Interface contacts:
Residue C95 in protein 1 is in contact with residue V7 in protein 2 (closest heavy-atom distance 4.6 Å).
Residue R98 in protein 1 contacts residue V7 in protein 2 (closest heavy-atom distance 3.5 Å).
Residue R100 in protein 1 is in contact with residue G5 in protein 2 (closest heavy-atom distance 3.6 Å).
Residue T111 in protein 1 is in contact with residue A11 in protein 2 (closest heavy-atom distance 3.5 Å).
Residue C22 in protein 1 contacts residue A11 in protein 2 (closest heavy-atom distance 4.5 Å).
Residue Y93 in protein 1 interacts with residue A11 in protein 2 (closest heavy-atom distance 3.6 Å).
Residue R98 in protein 1 interacts with residue E4 in protein 2 (closest heavy-atom distance 3.1 Å).
Residue G105 in protein 1 interacts with residue H8 in protein 2 (closest heavy-atom distance 4.5 Å).
Residue A96 in protein 1 contacts residue V7 in protein 2 (closest heavy-atom distance 3.2 Å).
Residue Y79 in protein 1 is in contact with residue A14 in protein 2 (closest heavy-atom distance 4.0 Å).
Residue Q109 in protein 1 interacts with residue H8 in protein 2 (closest heavy-atom distance 4.9 Å).
Residue S21 in protein 1 contacts residue V13 in protein 2 (closest heavy-atom distance 4.1 Å).
Residue C95 in protein 1 is in contact with residue H8 in protein 2 (closest heavy-atom distance 3.7 Å).
Residue W36 in protein 1 is in contact with residue A11 in protein 2 (closest heavy-atom distance 3.9 Å).
Residue S97 in protein 1 interacts with residue V7 in protein 2 (closest heavy-atom distance 2.9 Å).
Residue R19 in protein 1 interacts with residue T12 in protein 2 (closest heavy-atom distance 4.6 Å).
Residue I24 in protein 1 contacts residue V7 in protein 2 (closest heavy-atom distance 3.7 Å).
Residue R98 in protein 1 contacts residue V6 in protein 2 (closest heavy-atom distance 3.5 Å).
Residue I24 in protein 1 contacts residue H8 in protein 2 (closest heavy-atom distance 4.1 Å).
Residue C95 in protein 1 is in contact with residue A11 in protein 2 (closest heavy-atom distance 4.5 Å).
Residue W99 in protein 1 contacts residue V6 in protein 2 (closest heavy-atom distance 3.9 Å).
Residue L20 in protein 1 interacts with residue V13 in protein 2 (closest heavy-atom distance 4.0 Å).
Residue S21 in protein 1 interacts with residue A11 in protein 2 (closest heavy-atom distance 3.3 Å).
Residue Q109 in protein 1 contacts residue A11 in protein 2 (closest heavy-atom distance 3.2 Å).
Residue G110 in protein 1 interacts with residue A11 in protein 2 (closest heavy-atom distance 3.9 Å).
Residue S21 in protein 1 is in contact with residue A14 in protein 2 (closest heavy-atom distance 3.8 Å).
Residue L18 in protein 1 is in contact with residue V13 in protein 2 (closest heavy-atom distance 4.2 Å).
Residue S97 in protein 1 interacts with residue V6 in protein 2 (closest heavy-atom distance 3.5 Å).
Residue G108 in protein 1 interacts with residue H8 in protein 2 (closest heavy-atom distance 3.4 Å).
Residue I24 in protein 1 interacts with residue G9 in protein 2 (closest heavy-atom distance 3.6 Å).
Residue C95 in protein 1 contacts residue V10 in protein 2 (closest heavy-atom distance 4.0 Å).
Residue G107 in protein 1 contacts residue H8 in protein 2 (closest heavy-atom distance 3.7 Å).
Residue T111 in protein 1 is in contact with residue V13 in protein 2 (closest heavy-atom distance 4.2 Å).
Residue L20 in protein 1 interacts with residue A14 in protein 2 (closest heavy-atom distance 3.9 Å).
Residue A96 in protein 1 interacts with residue H8 in protein 2 (closest heavy-atom distance 4.0 Å).
Residue C22 in protein 1 is in contact with residue G9 in protein 2 (closest heavy-atom distance 4.1 Å).
Residue S21 in protein 1 contacts residue T12 in protein 2 (closest heavy-atom distance 2.8 Å).
Residue R19 in protein 1 interacts with residue V13 in protein 2 (closest heavy-atom distance 3.7 Å).
Residue C95 in protein 1 contacts residue G9 in protein 2 (closest heavy-atom distance 2.9 Å).
Residue T111 in protein 1 interacts with residue T12 in protein 2 (closest heavy-atom distance 4.0 Å).
Residue Y94 in protein 1 interacts with residue A11 in protein 2 (closest heavy-atom distance 4.3 Å).
Residue A96 in protein 1 is in contact with residue G9 in protein 2 (closest heavy-atom distance 4.2 Å).
Residue T23 in protein 1 interacts with residue V10 in protein 2 (closest heavy-atom distance 2.9 Å).
Residue E104 in protein 1 interacts with residue V6 in protein 2 (closest heavy-atom distance 3.4 Å).
Residue L20 in protein 1 is in contact with residue T12 in protein 2 (closest heavy-atom distance 3.3 Å).
Residue E104 in protein 1 is in contact with residue H8 in protein 2 (closest heavy-atom distance 3.0 Å).
Residue C22 in protein 1 is in contact with residue V10 in protein 2 (closest heavy-atom distance 3.4 Å).
Residue Q109 in protein 1 is in contact with residue G9 in protein 2 (closest heavy-atom distance 3.7 Å).
Residue G10 in protein 1 is in contact with residue V13 in protein 2 (closest heavy-atom distance 3.4 Å).
Residue G9 in protein 1 interacts with residue V13 in protein 2 (closest heavy-atom distance 4.0 Å).
Residue R19 in protein 1 is in contact with residue A14 in protein 2 (closest heavy-atom distance 2.8 Å).
Residue T23 in protein 1 interacts with residue G9 in protein 2 (closest heavy-atom distance 3.4 Å).
Residue S25 in protein 1 interacts with residue V7 in protein 2 (closest heavy-atom distance 4.1 Å).
Residue S97 in protein 1 interacts with residue G5 in protein 2 (closest heavy-atom distance 4.5 Å).
Residue S21 in protein 1 interacts with residue V10 in protein 2 (closest heavy-atom distance 3.5 Å).
Residue I28 in protein 1 contacts residue V7 in protein 2 (closest heavy-atom distance 3.9 Å).
Residue R100 in protein 1 interacts with residue V6 in protein 2 (closest heavy-atom distance 3.0 Å).
Residue R98 in protein 1 is in contact with residue G5 in protein 2 (closest heavy-atom distance 3.0 Å).
Residue A96 in protein 1 is in contact with residue V6 in protein 2 (closest heavy-atom distance 4.0 Å).
Residue Q109 in protein 1 is in contact with residue V10 in protein 2 (closest heavy-atom distance 3.7 Å).

Sequence of protein 2:
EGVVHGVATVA

Sequence of protein 1:
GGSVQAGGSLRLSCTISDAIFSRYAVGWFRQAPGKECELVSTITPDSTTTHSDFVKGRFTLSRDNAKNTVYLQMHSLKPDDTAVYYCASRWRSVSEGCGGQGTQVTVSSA

These two protein chains interact to form a complex.